Residue-level contacts at the interface:
Residue I215 in protein 1 interacts with residue L94 in protein 2 (closest heavy-atom distance 3.8 Å).
Residue D197 in protein 1 contacts residue K150 in protein 2 (closest heavy-atom distance 3.7 Å).
Residue H209 in protein 1 contacts residue H209 in protein 2 (closest heavy-atom distance 3.2 Å).
Residue G90 in protein 1 contacts residue H209 in protein 2 (closest heavy-atom distance 3.5 Å).
Residue K150 in protein 1 contacts residue R196 in protein 2 (closest heavy-atom distance 3.7 Å).
Residue F195 in protein 1 contacts residue K150 in protein 2 (closest heavy-atom distance 2.9 Å).
Residue F202 in protein 1 is in contact with residue T87 in protein 2 (closest heavy-atom distance 3.5 Å).
Residue T87 in protein 1 is in contact with residue N205 in protein 2 (closest heavy-atom distance 2.9 Å).
Residue H93 in protein 1 contacts residue N222 in protein 2 (closest heavy-atom distance 3.7 Å).
Residue L94 in protein 1 interacts with residue N222 in protein 2 (closest heavy-atom distance 3.1 Å).
Residue Y225 in protein 1 is in contact with residue D122 in protein 2 (closest heavy-atom distance 2.7 Å).
Residue F202 in protein 1 contacts residue P123 in protein 2 (closest heavy-atom distance 3.4 Å).
Residue M228 in protein 1 interacts with residue Y124 in protein 2 (closest heavy-atom distance 3.7 Å).
Residue H93 in protein 1 contacts residue Y225 in protein 2 (closest heavy-atom distance 3.5 Å).
Residue C88 in protein 1 contacts residue H209 in protein 2 (closest heavy-atom distance 3.4 Å).
Residue A121 in protein 1 contacts residue F202 in protein 2 (closest heavy-atom distance 3.3 Å).
Residue Y124 in protein 1 interacts with residue P224 in protein 2 (closest heavy-atom distance 3.6 Å).
Residue N205 in protein 1 interacts with residue N205 in protein 2 (closest heavy-atom distance 3.2 Å).
Residue H153 in protein 1 contacts residue P198 in protein 2 (closest heavy-atom distance 3.6 Å).
Residue L206 in protein 1 is in contact with residue L94 in protein 2 (closest heavy-atom distance 3.6 Å).
Residue F201 in protein 1 interacts with residue F201 in protein 2 (closest heavy-atom distance 3.1 Å).
Residue H209 in protein 1 is in contact with residue G90 in protein 2 (closest heavy-atom distance 3.5 Å).
Residue R196 in protein 1 interacts with residue K150 in protein 2 (closest heavy-atom distance 3.7 Å).
Residue P123 in protein 1 is in contact with residue F202 in protein 2 (closest heavy-atom distance 3.4 Å).
Residue K150 in protein 1 contacts residue D197 in protein 2 (closest heavy-atom distance 3.7 Å).
Residue T142 in protein 1 interacts with residue F201 in protein 2 (closest heavy-atom distance 3.8 Å).
Residue M228 in protein 1 contacts residue R156 in protein 2 (closest heavy-atom distance 2.8 Å).
Residue H209 in protein 1 contacts residue C91 in protein 2 (closest heavy-atom distance 3.6 Å).
Residue N222 in protein 1 is in contact with residue H93 in protein 2 (closest heavy-atom distance 3.7 Å).
Residue L94 in protein 1 is in contact with residue L206 in protein 2 (closest heavy-atom distance 3.6 Å).
Residue Y225 in protein 1 contacts residue H93 in protein 2 (closest heavy-atom distance 3.5 Å).
Residue N205 in protein 1 contacts residue C88 in protein 2 (closest heavy-atom distance 3.7 Å).
Residue L206 in protein 1 is in contact with residue G90 in protein 2 (closest heavy-atom distance 3.6 Å).
Residue A210 in protein 1 contacts residue L94 in protein 2 (closest heavy-atom distance 3.8 Å).
Residue N222 in protein 1 interacts with residue L94 in protein 2 (closest heavy-atom distance 3.1 Å).
Residue F201 in protein 1 contacts residue T87 in protein 2 (closest heavy-atom distance 3.7 Å).
Residue F201 in protein 1 interacts with residue T142 in protein 2 (closest heavy-atom distance 3.8 Å).
Residue P198 in protein 1 is in contact with residue H153 in protein 2 (closest heavy-atom distance 3.6 Å).
Residue V199 in protein 1 contacts residue P123 in protein 2 (closest heavy-atom distance 3.8 Å).
Residue C88 in protein 1 contacts residue N205 in protein 2 (closest heavy-atom distance 3.7 Å).
Residue C91 in protein 1 contacts residue H209 in protein 2 (closest heavy-atom distance 3.6 Å).
Residue T87 in protein 1 contacts residue F201 in protein 2 (closest heavy-atom distance 3.7 Å).
Residue P123 in protein 1 contacts residue V199 in protein 2 (closest heavy-atom distance 3.8 Å).
Residue Y124 in protein 1 contacts residue M228 in protein 2 (closest heavy-atom distance 3.7 Å).
Residue L94 in protein 1 is in contact with residue I215 in protein 2 (closest heavy-atom distance 3.8 Å).
Residue C91 in protein 1 contacts residue A210 in protein 2 (closest heavy-atom distance 3.7 Å).
Residue F202 in protein 1 is in contact with residue A121 in protein 2 (closest heavy-atom distance 3.3 Å).
Residue H209 in protein 1 contacts residue C88 in protein 2 (closest heavy-atom distance 3.4 Å).
Residue K150 in protein 1 interacts with residue F195 in protein 2 (closest heavy-atom distance 2.9 Å).
Residue F195 in protein 1 contacts residue F195 in protein 2 (closest heavy-atom distance 3.2 Å).
Residue G90 in protein 1 is in contact with residue L206 in protein 2 (closest heavy-atom distance 3.6 Å).
Residue L94 in protein 1 interacts with residue A210 in protein 2 (closest heavy-atom distance 3.8 Å).
Residue A210 in protein 1 interacts with residue C91 in protein 2 (closest heavy-atom distance 3.7 Å).
Residue E213 in protein 1 interacts with residue C91 in protein 2 (closest heavy-atom distance 3.3 Å).
Residue N205 in protein 1 interacts with residue T87 in protein 2 (closest heavy-atom distance 2.9 Å).
Residue T87 in protein 1 interacts with residue F202 in protein 2 (closest heavy-atom distance 3.5 Å).
Residue P224 in protein 1 interacts with residue Y124 in protein 2 (closest heavy-atom distance 3.6 Å).
Residue D122 in protein 1 interacts with residue Y225 in protein 2 (closest heavy-atom distance 2.7 Å).
Residue C91 in protein 1 interacts with residue E213 in protein 2 (closest heavy-atom distance 3.3 Å).
Residue R156 in protein 1 is in contact with residue M228 in protein 2 (closest heavy-atom distance 2.8 Å).

This data describes a binding interaction between two proteins.

Sequence of protein 2:
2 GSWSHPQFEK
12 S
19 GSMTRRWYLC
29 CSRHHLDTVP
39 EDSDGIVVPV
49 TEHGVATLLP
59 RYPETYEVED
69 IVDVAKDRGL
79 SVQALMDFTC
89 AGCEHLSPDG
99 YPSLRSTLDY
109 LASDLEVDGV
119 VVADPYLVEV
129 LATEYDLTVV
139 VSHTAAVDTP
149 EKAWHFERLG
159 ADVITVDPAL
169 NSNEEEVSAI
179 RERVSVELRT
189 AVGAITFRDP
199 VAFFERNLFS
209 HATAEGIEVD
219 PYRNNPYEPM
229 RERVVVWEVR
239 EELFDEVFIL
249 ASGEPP

Sequence of protein 1:
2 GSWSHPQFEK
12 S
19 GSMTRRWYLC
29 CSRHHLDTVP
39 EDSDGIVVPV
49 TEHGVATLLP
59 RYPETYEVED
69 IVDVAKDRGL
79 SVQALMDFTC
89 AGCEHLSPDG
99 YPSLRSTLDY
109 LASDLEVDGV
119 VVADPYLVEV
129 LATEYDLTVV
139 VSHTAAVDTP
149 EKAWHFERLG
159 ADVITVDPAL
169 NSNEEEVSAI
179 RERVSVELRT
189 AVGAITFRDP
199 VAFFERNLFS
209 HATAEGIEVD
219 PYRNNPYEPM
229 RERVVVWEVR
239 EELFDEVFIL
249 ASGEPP